Contacts between the two chains:
Residue R367 in chain B interacts with residue A254 in chain A (closest heavy-atom distance 3.2 Å).
Residue M385 in chain B is in contact with residue T251 in chain A (closest heavy-atom distance 4.1 Å).
Residue V353 in chain B is in contact with residue R284 in chain A (closest heavy-atom distance 3.8 Å).
Residue Q310 in chain B contacts residue S213 in chain A (closest heavy-atom distance 3.8 Å).
Residue K508 in chain B is in contact with residue W313 in chain A (closest heavy-atom distance 3.1 Å).
Residue V516 in chain B is in contact with residue R284 in chain A (closest heavy-atom distance 3.8 Å).
Residue K508 in chain B interacts with residue L314 in chain A (closest heavy-atom distance 3.7 Å).
Residue R367 in chain B is in contact with residue K256 in chain A (closest heavy-atom distance 3.8 Å).
Residue I386 in chain B is in contact with residue E193 in chain A (closest heavy-atom distance 3.5 Å).
Residue Y311 in chain B is in contact with residue A211 in chain A (closest heavy-atom distance 3.1 Å).
Residue R364 in chain B is in contact with residue A254 in chain A (closest heavy-atom distance 3.4 Å).
Residue R449 in chain B is in contact with residue S305 in chain A (closest heavy-atom distance 3.9 Å).
Residue N257 in chain B contacts residue P278 in chain A (closest heavy-atom distance 2.9 Å).
Residue C439 in chain B is in contact with residue R284 in chain A (closest heavy-atom distance 3.9 Å).
Residue T519 in chain B is in contact with residue V283 in chain A (closest heavy-atom distance 3.1 Å).
Residue Q310 in chain B is in contact with residue H214 in chain A (closest heavy-atom distance 3.3 Å).
Residue A384 in chain B is in contact with residue T251 in chain A (closest heavy-atom distance 3.9 Å).
Residue R449 in chain B interacts with residue C307 in chain A (closest heavy-atom distance 4.2 Å).
Residue E356 in chain B is in contact with residue R284 in chain A (closest heavy-atom distance 3.0 Å).
Residue R357 in chain B contacts residue L289 in chain A (closest heavy-atom distance 3.0 Å).
Residue S512 in chain B interacts with residue W313 in chain A (closest heavy-atom distance 3.3 Å).
Residue K441 in chain B interacts with residue D294 in chain A (closest heavy-atom distance 3.4 Å).
Residue V353 in chain B contacts residue V283 in chain A (closest heavy-atom distance 4.0 Å).
Residue N445 in chain B interacts with residue C296 in chain A (closest heavy-atom distance 3.9 Å).
Residue N257 in chain B contacts residue P279 in chain A (closest heavy-atom distance 4.1 Å).
Residue N505 in chain B is in contact with residue L314 in chain A (closest heavy-atom distance 3.3 Å).
Residue R449 in chain B interacts with residue P304 in chain A (closest heavy-atom distance 3.9 Å).
Residue V516 in chain B is in contact with residue A285 in chain A (closest heavy-atom distance 4.2 Å).
Residue F383 in chain B is in contact with residue T251 in chain A (closest heavy-atom distance 3.4 Å).
Residue S352 in chain B is in contact with residue L282 in chain A (closest heavy-atom distance 3.3 Å).
Residue T519 in chain B interacts with residue R284 in chain A (closest heavy-atom distance 3.5 Å).
Residue R258 in chain B is in contact with residue I277 in chain A (closest heavy-atom distance 3.3 Å).
Residue R361 in chain B contacts residue E193 in chain A (closest heavy-atom distance 2.6 Å).
Residue R438 in chain B contacts residue D294 in chain A (closest heavy-atom distance 3.5 Å).
Residue N445 in chain B contacts residue P304 in chain A (closest heavy-atom distance 2.6 Å).
Residue A348 in chain B is in contact with residue T280 in chain A (closest heavy-atom distance 3.7 Å).
Residue R357 in chain B is in contact with residue C290 in chain A (closest heavy-atom distance 3.5 Å).
Residue Y311 in chain B contacts residue S213 in chain A (closest heavy-atom distance 3.1 Å).
Residue M385 in chain B contacts residue F187 in chain A (closest heavy-atom distance 3.7 Å).
Residue R357 in chain B contacts residue G288 in chain A (closest heavy-atom distance 2.2 Å).
Residue R357 in chain B contacts residue P291 in chain A (closest heavy-atom distance 3.0 Å).
Residue E356 in chain B is in contact with residue L289 in chain A (closest heavy-atom distance 3.0 Å).
Residue E401 in chain B contacts residue P291 in chain A (closest heavy-atom distance 3.6 Å).
Residue N445 in chain B is in contact with residue M310 in chain A (closest heavy-atom distance 3.8 Å).
Residue M385 in chain B interacts with residue K247 in chain A (closest heavy-atom distance 3.4 Å).
Residue N257 in chain B contacts residue I277 in chain A (closest heavy-atom distance 3.3 Å).
Residue R449 in chain B contacts residue M310 in chain A (closest heavy-atom distance 3.4 Å).
Residue E356 in chain B contacts residue L282 in chain A (closest heavy-atom distance 2.9 Å).
Residue R449 in chain B contacts residue T311 in chain A (closest heavy-atom distance 3.5 Å).
Residue E356 in chain B interacts with residue V283 in chain A (closest heavy-atom distance 4.2 Å).
Residue R364 in chain B is in contact with residue T251 in chain A (closest heavy-atom distance 3.8 Å).
Residue L509 in chain B interacts with residue W313 in chain A (closest heavy-atom distance 3.6 Å).
Residue F383 in chain B is in contact with residue M250 in chain A (closest heavy-atom distance 4.1 Å).
Residue A254 in chain B is in contact with residue P279 in chain A (closest heavy-atom distance 3.6 Å).
Residue F452 in chain B contacts residue S305 in chain A (closest heavy-atom distance 3.1 Å).
Residue T349 in chain B is in contact with residue V283 in chain A (closest heavy-atom distance 4.0 Å).
Residue L345 in chain B is in contact with residue T280 in chain A (closest heavy-atom distance 3.8 Å).
Residue S352 in chain B contacts residue V283 in chain A (closest heavy-atom distance 3.4 Å).
Residue R258 in chain B contacts residue I276 in chain A (closest heavy-atom distance 3.4 Å).
Residue S253 in chain B contacts residue P279 in chain A (closest heavy-atom distance 3.6 Å).

Sequence of chain A:
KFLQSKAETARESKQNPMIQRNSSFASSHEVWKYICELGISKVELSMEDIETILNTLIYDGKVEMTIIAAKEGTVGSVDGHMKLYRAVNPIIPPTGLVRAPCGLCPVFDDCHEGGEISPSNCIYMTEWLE

Sequence of chain B:
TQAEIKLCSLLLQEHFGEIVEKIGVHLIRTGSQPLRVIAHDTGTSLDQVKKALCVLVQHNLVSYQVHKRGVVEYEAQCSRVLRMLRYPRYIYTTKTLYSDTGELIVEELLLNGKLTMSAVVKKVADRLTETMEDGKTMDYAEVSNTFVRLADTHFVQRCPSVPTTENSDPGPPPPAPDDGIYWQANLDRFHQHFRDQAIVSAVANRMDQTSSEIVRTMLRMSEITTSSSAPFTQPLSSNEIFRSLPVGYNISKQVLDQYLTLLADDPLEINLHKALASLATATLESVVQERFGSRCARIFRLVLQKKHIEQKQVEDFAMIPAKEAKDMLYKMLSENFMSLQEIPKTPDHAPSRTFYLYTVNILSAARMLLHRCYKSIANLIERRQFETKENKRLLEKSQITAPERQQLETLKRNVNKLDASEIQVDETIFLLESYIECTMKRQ

This data describes a binding interaction between two proteins.